Interface contacts:
Residue K668 in protein 1 interacts with residue R170 in protein 2 (closest heavy-atom distance 2.8 Å).
Residue R437 in protein 1 interacts with residue R227 in protein 2 (closest heavy-atom distance 3.5 Å).
Residue K558 in protein 1 is in contact with residue Y132 in protein 2 (closest heavy-atom distance 2.9 Å).
Residue F492 in protein 1 is in contact with residue Q341 in protein 2 (closest heavy-atom distance 3.6 Å).
Residue F492 in protein 1 interacts with residue F330 in protein 2 (closest heavy-atom distance 3.9 Å).
Residue G249 in protein 1 is in contact with residue Y137 in protein 2 (closest heavy-atom distance 3.2 Å).
Residue F440 in protein 1 contacts residue N222 in protein 2 (closest heavy-atom distance 3.4 Å).
Residue K17 in protein 1 interacts with residue Q175 in protein 2 (closest heavy-atom distance 4.1 Å).
Residue F671 in protein 1 contacts residue G171 in protein 2 (closest heavy-atom distance 3.9 Å).
Residue Q52 in protein 1 interacts with residue T173 in protein 2 (closest heavy-atom distance 3.4 Å).
Residue N553 in protein 1 interacts with residue T324 in protein 2 (closest heavy-atom distance 3.6 Å).
Residue S556 in protein 1 contacts residue Q328 in protein 2 (closest heavy-atom distance 3.9 Å).
Residue H491 in protein 1 interacts with residue E343 in protein 2 (closest heavy-atom distance 4.0 Å).
Residue N609 in protein 1 is in contact with residue R139 in protein 2 (closest heavy-atom distance 3.7 Å).
Residue S556 in protein 1 interacts with residue E343 in protein 2 (closest heavy-atom distance 3.5 Å).
Residue M637 in protein 1 is in contact with residue G131 in protein 2 (closest heavy-atom distance 4.0 Å).
Residue N15 in protein 1 interacts with residue R170 in protein 2 (closest heavy-atom distance 3.3 Å).
Residue A638 in protein 1 is in contact with residue L348 in protein 2 (closest heavy-atom distance 4.0 Å).
Residue N515 in protein 1 interacts with residue Q228 in protein 2 (closest heavy-atom distance 4.1 Å).
Residue I250 in protein 1 is in contact with residue Y137 in protein 2 (closest heavy-atom distance 3.7 Å).
Residue F440 in protein 1 interacts with residue F330 in protein 2 (closest heavy-atom distance 3.8 Å).
Residue C143 in protein 1 contacts residue Y137 in protein 2 (closest heavy-atom distance 4.0 Å).
Residue S251 in protein 1 contacts residue Y137 in protein 2 (closest heavy-atom distance 4.1 Å).
Residue R269 in protein 1 contacts residue K338 in protein 2 (closest heavy-atom distance 3.6 Å).
Residue N553 in protein 1 interacts with residue R286 in protein 2 (closest heavy-atom distance 2.9 Å).
Residue F671 in protein 1 interacts with residue Q141 in protein 2 (closest heavy-atom distance 3.4 Å).
Residue L607 in protein 1 interacts with residue V345 in protein 2 (closest heavy-atom distance 3.7 Å).
Residue C555 in protein 1 interacts with residue Q328 in protein 2 (closest heavy-atom distance 3.9 Å).
Residue H574 in protein 1 is in contact with residue N326 in protein 2 (closest heavy-atom distance 3.8 Å).
Residue N438 in protein 1 interacts with residue F339 in protein 2 (closest heavy-atom distance 4.1 Å).
Residue F492 in protein 1 contacts residue P224 in protein 2 (closest heavy-atom distance 3.8 Å).
Residue E640 in protein 1 is in contact with residue L348 in protein 2 (closest heavy-atom distance 4.2 Å).
Residue H491 in protein 1 contacts residue Q328 in protein 2 (closest heavy-atom distance 4.2 Å).
Residue L607 in protein 1 contacts residue E343 in protein 2 (closest heavy-atom distance 3.2 Å).
Residue L607 in protein 1 interacts with residue T130 in protein 2 (closest heavy-atom distance 4.0 Å).
Residue N438 in protein 1 is in contact with residue N222 in protein 2 (closest heavy-atom distance 3.9 Å).
Residue H491 in protein 1 contacts residue Q341 in protein 2 (closest heavy-atom distance 4.0 Å).
Residue H574 in protein 1 contacts residue T324 in protein 2 (closest heavy-atom distance 3.6 Å).
Residue L607 in protein 1 interacts with residue Y132 in protein 2 (closest heavy-atom distance 4.1 Å).
Residue N15 in protein 1 is in contact with residue H176 in protein 2 (closest heavy-atom distance 4.0 Å).
Residue M637 in protein 1 contacts residue L172 in protein 2 (closest heavy-atom distance 3.7 Å).
Residue H491 in protein 1 is in contact with residue Y132 in protein 2 (closest heavy-atom distance 4.2 Å).
Residue M127 in protein 1 is in contact with residue Y137 in protein 2 (closest heavy-atom distance 3.2 Å).
Residue D125 in protein 1 contacts residue N174 in protein 2 (closest heavy-atom distance 3.9 Å).
Residue C14 in protein 1 interacts with residue Q175 in protein 2 (closest heavy-atom distance 4.0 Å).
Residue C555 in protein 1 is in contact with residue N326 in protein 2 (closest heavy-atom distance 3.7 Å).
Residue L607 in protein 1 interacts with residue G131 in protein 2 (closest heavy-atom distance 3.8 Å).
Residue N15 in protein 1 contacts residue Q175 in protein 2 (closest heavy-atom distance 3.8 Å).
Residue N48 in protein 1 is in contact with residue Q175 in protein 2 (closest heavy-atom distance 3.8 Å).
Residue S267 in protein 1 contacts residue Y137 in protein 2 (closest heavy-atom distance 3.9 Å).
Residue F492 in protein 1 interacts with residue Q328 in protein 2 (closest heavy-atom distance 3.6 Å).
Residue D673 in protein 1 interacts with residue R139 in protein 2 (closest heavy-atom distance 3.2 Å).
Residue R269 in protein 1 is in contact with residue F339 in protein 2 (closest heavy-atom distance 3.6 Å).
Residue G552 in protein 1 interacts with residue R286 in protein 2 (closest heavy-atom distance 3.1 Å).
Residue F492 in protein 1 contacts residue F223 in protein 2 (closest heavy-atom distance 4.0 Å).
Residue N15 in protein 1 is in contact with residue G171 in protein 2 (closest heavy-atom distance 2.5 Å).
Residue N50 in protein 1 contacts residue T173 in protein 2 (closest heavy-atom distance 3.3 Å).
Residue F671 in protein 1 contacts residue R170 in protein 2 (closest heavy-atom distance 4.2 Å).
Residue D125 in protein 1 interacts with residue K138 in protein 2 (closest heavy-atom distance 3.8 Å).
Residue T16 in protein 1 contacts residue Q175 in protein 2 (closest heavy-atom distance 3.5 Å).

These two protein chains interact to form a complex.

Sequence of protein 2:
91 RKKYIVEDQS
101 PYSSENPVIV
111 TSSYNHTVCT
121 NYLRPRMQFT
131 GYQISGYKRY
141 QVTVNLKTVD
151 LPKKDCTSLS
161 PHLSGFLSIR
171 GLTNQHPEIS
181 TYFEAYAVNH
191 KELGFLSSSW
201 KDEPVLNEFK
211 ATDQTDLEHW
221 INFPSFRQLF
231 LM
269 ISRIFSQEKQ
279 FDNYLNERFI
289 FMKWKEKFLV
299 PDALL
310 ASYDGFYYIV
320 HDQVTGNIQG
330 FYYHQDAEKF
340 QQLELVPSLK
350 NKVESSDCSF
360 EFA

Sequence of protein 1:
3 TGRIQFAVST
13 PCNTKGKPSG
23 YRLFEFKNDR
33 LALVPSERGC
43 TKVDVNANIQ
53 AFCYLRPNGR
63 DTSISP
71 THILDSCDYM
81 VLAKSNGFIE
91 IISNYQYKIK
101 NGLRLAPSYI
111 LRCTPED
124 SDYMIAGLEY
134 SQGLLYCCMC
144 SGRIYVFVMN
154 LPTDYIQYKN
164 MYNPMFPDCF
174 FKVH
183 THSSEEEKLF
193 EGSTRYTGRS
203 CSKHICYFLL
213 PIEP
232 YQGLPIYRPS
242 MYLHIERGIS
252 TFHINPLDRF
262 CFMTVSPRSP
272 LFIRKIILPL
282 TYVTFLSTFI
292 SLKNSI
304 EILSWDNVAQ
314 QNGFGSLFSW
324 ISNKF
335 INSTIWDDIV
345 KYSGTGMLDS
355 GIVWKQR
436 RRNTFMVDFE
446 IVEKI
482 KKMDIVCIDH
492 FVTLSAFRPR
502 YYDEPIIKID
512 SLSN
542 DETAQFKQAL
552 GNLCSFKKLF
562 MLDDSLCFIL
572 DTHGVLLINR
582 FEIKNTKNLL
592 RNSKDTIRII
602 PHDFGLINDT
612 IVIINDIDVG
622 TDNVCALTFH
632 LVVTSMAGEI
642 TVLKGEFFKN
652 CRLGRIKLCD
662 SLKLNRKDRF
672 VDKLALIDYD